Sequence of protein 1:
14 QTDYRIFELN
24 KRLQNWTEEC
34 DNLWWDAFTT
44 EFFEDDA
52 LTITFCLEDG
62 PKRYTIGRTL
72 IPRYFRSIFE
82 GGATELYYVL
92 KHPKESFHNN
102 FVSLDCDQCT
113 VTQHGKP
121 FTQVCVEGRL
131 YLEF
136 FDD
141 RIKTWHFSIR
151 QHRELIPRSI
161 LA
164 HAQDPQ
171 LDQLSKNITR

The following describes two proteins that form a bound complex.

Sequence of protein 2:
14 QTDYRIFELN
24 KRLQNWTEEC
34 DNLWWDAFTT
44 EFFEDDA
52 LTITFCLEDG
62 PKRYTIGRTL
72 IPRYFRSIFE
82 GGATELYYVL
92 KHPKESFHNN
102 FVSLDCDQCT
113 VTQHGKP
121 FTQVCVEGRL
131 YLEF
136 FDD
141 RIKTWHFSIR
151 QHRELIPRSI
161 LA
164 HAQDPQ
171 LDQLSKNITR

Contacts between the two chains:
Residue F20 in protein 1 interacts with residue D16 in protein 2 (closest heavy-atom distance 3.4 Å).
Residue D16 in protein 1 interacts with residue K24 in protein 2 (closest heavy-atom distance 2.7 Å).
Residue I156 in protein 1 contacts residue I156 in protein 2 (closest heavy-atom distance 2.9 Å).
Residue V90 in protein 1 interacts with residue E86 in protein 2 (closest heavy-atom distance 3.8 Å).
Residue D16 in protein 1 contacts residue F20 in protein 2 (closest heavy-atom distance 3.4 Å).
Residue K24 in protein 1 contacts residue D16 in protein 2 (closest heavy-atom distance 2.7 Å).
Residue A165 in protein 1 interacts with residue S175 in protein 2 (closest heavy-atom distance 3.3 Å).
Residue L171 in protein 1 is in contact with residue L171 in protein 2 (closest heavy-atom distance 3.6 Å).
Residue L155 in protein 1 is in contact with residue I156 in protein 2 (closest heavy-atom distance 3.4 Å).
Residue R158 in protein 1 is in contact with residue E154 in protein 2 (closest heavy-atom distance 2.6 Å).
Residue K92 in protein 1 contacts residue E86 in protein 2 (closest heavy-atom distance 3.4 Å).
Residue Q27 in protein 1 interacts with residue V90 in protein 2 (closest heavy-atom distance 3.7 Å).
Residue S175 in protein 1 interacts with residue A165 in protein 2 (closest heavy-atom distance 3.3 Å).
Residue F20 in protein 1 is in contact with residue Y17 in protein 2 (closest heavy-atom distance 3.5 Å).
Residue R153 in protein 1 contacts residue F121 in protein 2 (closest heavy-atom distance 3.6 Å).
Residue A162 in protein 1 interacts with residue S175 in protein 2 (closest heavy-atom distance 3.7 Å).
Residue R158 in protein 1 contacts residue T122 in protein 2 (closest heavy-atom distance 3.9 Å).
Residue L155 in protein 1 is in contact with residue Q123 in protein 2 (closest heavy-atom distance 3.6 Å).
Residue P157 in protein 1 interacts with residue R153 in protein 2 (closest heavy-atom distance 2.9 Å).
Residue E86 in protein 1 is in contact with residue V90 in protein 2 (closest heavy-atom distance 3.8 Å).
Residue I156 in protein 1 contacts residue R158 in protein 2 (closest heavy-atom distance 3.5 Å).
Residue S175 in protein 1 contacts residue A162 in protein 2 (closest heavy-atom distance 3.7 Å).
Residue K24 in protein 1 interacts with residue Q14 in protein 2 (closest heavy-atom distance 3.8 Å).
Residue L161 in protein 1 is in contact with residue S175 in protein 2 (closest heavy-atom distance 3.2 Å).
Residue R158 in protein 1 contacts residue L174 in protein 2 (closest heavy-atom distance 2.8 Å).
Residue S175 in protein 1 contacts residue L161 in protein 2 (closest heavy-atom distance 3.2 Å).
Residue H93 in protein 1 interacts with residue Q27 in protein 2 (closest heavy-atom distance 3.9 Å).
Residue L171 in protein 1 interacts with residue A165 in protein 2 (closest heavy-atom distance 3.6 Å).
Residue N177 in protein 1 contacts residue R158 in protein 2 (closest heavy-atom distance 3.3 Å).
Residue Y17 in protein 1 is in contact with residue F20 in protein 2 (closest heavy-atom distance 3.5 Å).
Residue S175 in protein 1 is in contact with residue R158 in protein 2 (closest heavy-atom distance 3.6 Å).
Residue R153 in protein 1 interacts with residue P157 in protein 2 (closest heavy-atom distance 2.9 Å).
Residue Q123 in protein 1 interacts with residue Q123 in protein 2 (closest heavy-atom distance 2.9 Å).
Residue L155 in protein 1 interacts with residue P157 in protein 2 (closest heavy-atom distance 3.6 Å).
Residue Y88 in protein 1 contacts residue Y88 in protein 2 (closest heavy-atom distance 3.2 Å).
Residue R158 in protein 1 interacts with residue N177 in protein 2 (closest heavy-atom distance 3.3 Å).
Residue E154 in protein 1 is in contact with residue P157 in protein 2 (closest heavy-atom distance 3.5 Å).
Residue Y88 in protein 1 interacts with residue V90 in protein 2 (closest heavy-atom distance 3.9 Å).
Residue L161 in protein 1 is in contact with residue L161 in protein 2 (closest heavy-atom distance 3.6 Å).
Residue A165 in protein 1 is in contact with residue L171 in protein 2 (closest heavy-atom distance 3.6 Å).
Residue F20 in protein 1 interacts with residue F20 in protein 2 (closest heavy-atom distance 3.6 Å).
Residue R158 in protein 1 is in contact with residue K176 in protein 2 (closest heavy-atom distance 3.1 Å).
Residue Y17 in protein 1 contacts residue Y17 in protein 2 (closest heavy-atom distance 3.0 Å).
Residue E86 in protein 1 interacts with residue K92 in protein 2 (closest heavy-atom distance 3.4 Å).
Residue V90 in protein 1 contacts residue Q27 in protein 2 (closest heavy-atom distance 3.7 Å).
Residue L174 in protein 1 interacts with residue R158 in protein 2 (closest heavy-atom distance 2.8 Å).
Residue I156 in protein 1 contacts residue L155 in protein 2 (closest heavy-atom distance 3.4 Å).
Residue R158 in protein 1 contacts residue S175 in protein 2 (closest heavy-atom distance 3.6 Å).
Residue Q27 in protein 1 interacts with residue H93 in protein 2 (closest heavy-atom distance 3.9 Å).
Residue K176 in protein 1 contacts residue R158 in protein 2 (closest heavy-atom distance 3.1 Å).
Residue Q14 in protein 1 contacts residue K24 in protein 2 (closest heavy-atom distance 3.8 Å).
Residue L155 in protein 1 contacts residue L155 in protein 2 (closest heavy-atom distance 3.9 Å).
Residue Q123 in protein 1 contacts residue L155 in protein 2 (closest heavy-atom distance 3.6 Å).
Residue E154 in protein 1 interacts with residue R158 in protein 2 (closest heavy-atom distance 2.6 Å).
Residue V90 in protein 1 contacts residue Y88 in protein 2 (closest heavy-atom distance 3.9 Å).
Residue P157 in protein 1 is in contact with residue L155 in protein 2 (closest heavy-atom distance 3.6 Å).
Residue T122 in protein 1 interacts with residue R158 in protein 2 (closest heavy-atom distance 3.9 Å).
Residue F121 in protein 1 contacts residue R153 in protein 2 (closest heavy-atom distance 3.5 Å).
Residue P157 in protein 1 contacts residue E154 in protein 2 (closest heavy-atom distance 3.5 Å).
Residue R158 in protein 1 interacts with residue I156 in protein 2 (closest heavy-atom distance 3.5 Å).